This data describes a binding interaction between two proteins.

Sequence of protein 1:
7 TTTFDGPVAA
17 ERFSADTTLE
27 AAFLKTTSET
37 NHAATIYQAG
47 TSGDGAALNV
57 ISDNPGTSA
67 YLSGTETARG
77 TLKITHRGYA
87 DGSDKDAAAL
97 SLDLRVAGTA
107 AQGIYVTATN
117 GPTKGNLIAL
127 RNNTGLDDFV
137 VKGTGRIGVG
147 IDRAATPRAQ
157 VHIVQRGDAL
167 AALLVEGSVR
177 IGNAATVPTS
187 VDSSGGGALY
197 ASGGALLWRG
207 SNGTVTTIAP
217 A

Residue-level contacts at the interface:
Residue Y111 in protein 1 contacts residue L98 in protein 2 (closest heavy-atom distance 2.8 Å).
Residue R83 in protein 1 is in contact with residue G70 in protein 2 (closest heavy-atom distance 2.8 Å).
Residue N55 in protein 1 contacts residue I42 in protein 2 (closest heavy-atom distance 2.9 Å).
Residue A94 in protein 1 contacts residue T77 in protein 2 (closest heavy-atom distance 2.9 Å).
Residue D59 in protein 1 contacts residue Y43 in protein 2 (closest heavy-atom distance 2.5 Å).
Residue Y85 in protein 1 is in contact with residue T71 in protein 2 (closest heavy-atom distance 2.7 Å).
Residue E172 in protein 1 is in contact with residue H158 in protein 2 (closest heavy-atom distance 2.8 Å).
Residue S69 in protein 1 contacts residue S58 in protein 2 (closest heavy-atom distance 2.9 Å).
Residue A125 in protein 1 is in contact with residue I110 in protein 2 (closest heavy-atom distance 2.9 Å).
Residue T105 in protein 1 is in contact with residue D90 in protein 2 (closest heavy-atom distance 2.7 Å).
Residue A45 in protein 1 interacts with residue T32 in protein 2 (closest heavy-atom distance 2.7 Å).
Residue R176 in protein 1 is in contact with residue L169 in protein 2 (closest heavy-atom distance 2.7 Å).
Residue S174 in protein 1 interacts with residue A168 in protein 2 (closest heavy-atom distance 2.9 Å).
Residue Y111 in protein 1 is in contact with residue L96 in protein 2 (closest heavy-atom distance 2.9 Å).
Residue N116 in protein 1 is in contact with residue V102 in protein 2 (closest heavy-atom distance 2.7 Å).
Residue N128 in protein 1 contacts residue T119 in protein 2 (closest heavy-atom distance 2.9 Å).
Residue R127 in protein 1 is in contact with residue V112 in protein 2 (closest heavy-atom distance 2.9 Å).
Residue H82 in protein 1 interacts with residue E72 in protein 2 (closest heavy-atom distance 2.7 Å).
Residue N55 in protein 1 interacts with residue A40 in protein 2 (closest heavy-atom distance 2.9 Å).
Residue I57 in protein 1 is in contact with residue Q44 in protein 2 (closest heavy-atom distance 2.9 Å).
Residue Q108 in protein 1 interacts with residue A93 in protein 2 (closest heavy-atom distance 2.9 Å).
Residue F29 in protein 1 is in contact with residue A21 in protein 2 (closest heavy-atom distance 2.9 Å).
Residue P13 in protein 1 interacts with residue T8 in protein 2 (closest heavy-atom distance 2.8 Å).
Residue E172 in protein 1 interacts with residue I159 in protein 2 (closest heavy-atom distance 2.9 Å).
Residue D164 in protein 1 contacts residue R142 in protein 2 (closest heavy-atom distance 2.9 Å).
Residue T41 in protein 1 contacts residue L30 in protein 2 (closest heavy-atom distance 2.9 Å).
Residue T115 in protein 1 contacts residue D99 in protein 2 (closest heavy-atom distance 2.7 Å).
Residue T210 in protein 1 is in contact with residue A217 in protein 2 (closest heavy-atom distance 2.6 Å).
Residue S97 in protein 1 is in contact with residue L78 in protein 2 (closest heavy-atom distance 2.9 Å).
Residue T41 in protein 1 contacts residue E26 in protein 2 (closest heavy-atom distance 2.6 Å).
Residue D59 in protein 1 is in contact with residue Q44 in protein 2 (closest heavy-atom distance 2.9 Å).
Residue R176 in protein 1 is in contact with residue V171 in protein 2 (closest heavy-atom distance 2.9 Å).
Residue Y43 in protein 1 contacts residue L30 in protein 2 (closest heavy-atom distance 2.9 Å).
Residue T119 in protein 1 contacts residue A107 in protein 2 (closest heavy-atom distance 2.7 Å).
Residue A65 in protein 1 contacts residue A53 in protein 2 (closest heavy-atom distance 2.9 Å).
Residue D99 in protein 1 contacts residue I80 in protein 2 (closest heavy-atom distance 2.9 Å).
Residue L195 in protein 1 interacts with residue V175 in protein 2 (closest heavy-atom distance 2.7 Å).
Residue E72 in protein 1 interacts with residue A65 in protein 2 (closest heavy-atom distance 2.8 Å).
Residue T41 in protein 1 is in contact with residue A28 in protein 2 (closest heavy-atom distance 2.9 Å).
Residue A106 in protein 1 is in contact with residue D90 in protein 2 (closest heavy-atom distance 2.8 Å).
Residue A15 in protein 1 contacts residue T8 in protein 2 (closest heavy-atom distance 2.9 Å).
Residue N128 in protein 1 interacts with residue G139 in protein 2 (closest heavy-atom distance 2.9 Å).
Residue A27 in protein 1 contacts residue F19 in protein 2 (closest heavy-atom distance 2.9 Å).
Residue F29 in protein 1 is in contact with residue F19 in protein 2 (closest heavy-atom distance 2.9 Å).
Residue T32 in protein 1 contacts residue L25 in protein 2 (closest heavy-atom distance 2.8 Å).
Residue L170 in protein 1 contacts residue I159 in protein 2 (closest heavy-atom distance 2.9 Å).
Residue S97 in protein 1 interacts with residue I80 in protein 2 (closest heavy-atom distance 2.8 Å).
Residue T63 in protein 1 is in contact with residue G49 in protein 2 (closest heavy-atom distance 2.9 Å).
Residue K79 in protein 1 interacts with residue L68 in protein 2 (closest heavy-atom distance 2.9 Å).
Residue T33 in protein 1 is in contact with residue T23 in protein 2 (closest heavy-atom distance 2.9 Å).
Residue R127 in protein 1 interacts with residue T113 in protein 2 (closest heavy-atom distance 2.7 Å).
Residue R83 in protein 1 is in contact with residue T71 in protein 2 (closest heavy-atom distance 2.9 Å).
Residue T81 in protein 1 is in contact with residue L68 in protein 2 (closest heavy-atom distance 2.8 Å).
Residue R18 in protein 1 contacts residue V14 in protein 2 (closest heavy-atom distance 2.8 Å).
Residue G76 in protein 1 contacts residue S64 in protein 2 (closest heavy-atom distance 2.6 Å).
Residue K31 in protein 1 is in contact with residue A21 in protein 2 (closest heavy-atom distance 2.8 Å).
Residue R101 in protein 1 interacts with residue H82 in protein 2 (closest heavy-atom distance 2.9 Å).
Residue A15 in protein 1 contacts residue F10 in protein 2 (closest heavy-atom distance 2.8 Å).
Residue Y67 in protein 1 contacts residue V56 in protein 2 (closest heavy-atom distance 2.9 Å).
Residue L170 in protein 1 contacts residue V157 in protein 2 (closest heavy-atom distance 2.9 Å).

Sequence of protein 2:
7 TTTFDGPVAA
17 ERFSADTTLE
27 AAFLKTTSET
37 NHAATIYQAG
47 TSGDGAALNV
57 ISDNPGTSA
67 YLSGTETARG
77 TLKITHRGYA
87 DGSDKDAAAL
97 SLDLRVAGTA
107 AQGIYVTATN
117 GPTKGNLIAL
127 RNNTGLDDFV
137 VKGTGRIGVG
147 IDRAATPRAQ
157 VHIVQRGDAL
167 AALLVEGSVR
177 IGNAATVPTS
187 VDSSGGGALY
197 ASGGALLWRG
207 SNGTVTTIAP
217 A